The following describes two proteins that form a bound complex.

Sequence of chain A:
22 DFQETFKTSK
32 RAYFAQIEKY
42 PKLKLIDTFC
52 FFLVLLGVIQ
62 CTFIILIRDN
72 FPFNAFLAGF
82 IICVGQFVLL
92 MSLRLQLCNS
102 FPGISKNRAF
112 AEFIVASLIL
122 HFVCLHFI

Sequence of chain B:
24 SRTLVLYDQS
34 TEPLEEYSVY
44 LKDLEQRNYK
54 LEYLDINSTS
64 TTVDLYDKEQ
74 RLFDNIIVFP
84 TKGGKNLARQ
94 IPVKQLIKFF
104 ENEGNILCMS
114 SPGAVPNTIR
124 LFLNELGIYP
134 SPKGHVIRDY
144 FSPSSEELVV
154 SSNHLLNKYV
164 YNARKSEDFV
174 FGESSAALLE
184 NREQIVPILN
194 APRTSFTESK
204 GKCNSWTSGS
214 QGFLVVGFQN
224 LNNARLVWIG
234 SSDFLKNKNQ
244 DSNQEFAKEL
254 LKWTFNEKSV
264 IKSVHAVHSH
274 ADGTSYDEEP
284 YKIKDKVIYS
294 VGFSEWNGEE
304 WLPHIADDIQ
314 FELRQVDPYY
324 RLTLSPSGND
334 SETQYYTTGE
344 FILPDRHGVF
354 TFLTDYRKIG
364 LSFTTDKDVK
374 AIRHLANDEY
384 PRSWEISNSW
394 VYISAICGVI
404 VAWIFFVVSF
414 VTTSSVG

Contacts between the two chains:
Residue W406 in chain B contacts residue Q87 in chain A (closest heavy-atom distance 4.4 Å).
Residue V419 in chain B contacts residue P42 in chain A (closest heavy-atom distance 3.4 Å).
Residue S418 in chain B interacts with residue K43 in chain A (closest heavy-atom distance 3.9 Å).
Residue I399 in chain B interacts with residue A79 in chain A (closest heavy-atom distance 4.5 Å).
Residue V402 in chain B is in contact with residue Q87 in chain A (closest heavy-atom distance 4.4 Å).
Residue Y395 in chain B contacts residue P73 in chain A (closest heavy-atom distance 4.9 Å).
Residue F413 in chain B is in contact with residue F111 in chain A (closest heavy-atom distance 3.5 Å).
Residue N391 in chain B interacts with residue F64 in chain A (closest heavy-atom distance 3.7 Å).
Residue S417 in chain B interacts with residue K43 in chain A (closest heavy-atom distance 3.9 Å).
Residue S386 in chain B is in contact with residue I129 in chain A (closest heavy-atom distance 4.6 Å).
Residue S418 in chain B is in contact with residue P42 in chain A (closest heavy-atom distance 4.4 Å).
Residue N391 in chain B contacts residue D70 in chain A (closest heavy-atom distance 3.5 Å).
Residue F409 in chain B interacts with residue L91 in chain A (closest heavy-atom distance 4.0 Å).
Residue A398 in chain B contacts residue G80 in chain A (closest heavy-atom distance 4.6 Å).
Residue F409 in chain B interacts with residue F114 in chain A (closest heavy-atom distance 4.0 Å).
Residue Y395 in chain B contacts residue F77 in chain A (closest heavy-atom distance 4.0 Å).
Residue V419 in chain B contacts residue Y41 in chain A (closest heavy-atom distance 3.0 Å).
Residue V419 in chain B interacts with residue K40 in chain A (closest heavy-atom distance 3.4 Å).
Residue Y395 in chain B interacts with residue I129 in chain A (closest heavy-atom distance 4.5 Å).
Residue I399 in chain B interacts with residue G80 in chain A (closest heavy-atom distance 3.9 Å).
Residue S392 in chain B interacts with residue P73 in chain A (closest heavy-atom distance 4.3 Å).
Residue Y395 in chain B contacts residue F64 in chain A (closest heavy-atom distance 3.5 Å).
Residue F409 in chain B contacts residue I47 in chain A (closest heavy-atom distance 3.6 Å).
Residue A405 in chain B is in contact with residue F50 in chain A (closest heavy-atom distance 4.1 Å).
Residue V402 in chain B contacts residue I83 in chain A (closest heavy-atom distance 3.7 Å).
Residue I403 in chain B is in contact with residue H122 in chain A (closest heavy-atom distance 3.4 Å).
Residue F413 in chain B contacts residue I47 in chain A (closest heavy-atom distance 4.6 Å).
Residue A398 in chain B contacts residue I83 in chain A (closest heavy-atom distance 4.7 Å).
Residue T416 in chain B interacts with residue K43 in chain A (closest heavy-atom distance 3.7 Å).
Residue Y395 in chain B contacts residue A76 in chain A (closest heavy-atom distance 3.1 Å).
Residue I399 in chain B is in contact with residue L126 in chain A (closest heavy-atom distance 4.1 Å).
Residue W406 in chain B interacts with residue F114 in chain A (closest heavy-atom distance 4.0 Å).
Residue V410 in chain B interacts with residue F111 in chain A (closest heavy-atom distance 4.1 Å).
Residue I399 in chain B interacts with residue C125 in chain A (closest heavy-atom distance 4.8 Å).
Residue W406 in chain B contacts residue H122 in chain A (closest heavy-atom distance 4.1 Å).
Residue I396 in chain B contacts residue I129 in chain A (closest heavy-atom distance 4.2 Å).
Residue V402 in chain B contacts residue L54 in chain A (closest heavy-atom distance 4.1 Å).
Residue I399 in chain B interacts with residue I83 in chain A (closest heavy-atom distance 3.7 Å).
Residue S417 in chain B is in contact with residue P42 in chain A (closest heavy-atom distance 3.6 Å).
Residue F413 in chain B contacts residue K43 in chain A (closest heavy-atom distance 3.8 Å).
Residue V394 in chain B is in contact with residue F64 in chain A (closest heavy-atom distance 4.5 Å).
Residue F413 in chain B interacts with residue L94 in chain A (closest heavy-atom distance 4.8 Å).
Residue A398 in chain B interacts with residue L57 in chain A (closest heavy-atom distance 4.3 Å).
Residue F413 in chain B interacts with residue L46 in chain A (closest heavy-atom distance 4.2 Å).
Residue N391 in chain B interacts with residue F72 in chain A (closest heavy-atom distance 4.6 Å).
Residue F409 in chain B interacts with residue L46 in chain A (closest heavy-atom distance 3.5 Å).
Residue W406 in chain B interacts with residue L119 in chain A (closest heavy-atom distance 4.1 Å).
Residue V402 in chain B is in contact with residue H122 in chain A (closest heavy-atom distance 4.5 Å).
Residue I389 in chain B interacts with residue F72 in chain A (closest heavy-atom distance 4.5 Å).
Residue S412 in chain B interacts with residue L46 in chain A (closest heavy-atom distance 4.8 Å).
Residue S392 in chain B interacts with residue A76 in chain A (closest heavy-atom distance 4.0 Å).
Residue Y395 in chain B contacts residue Q61 in chain A (closest heavy-atom distance 3.4 Å).
Residue W406 in chain B is in contact with residue S118 in chain A (closest heavy-atom distance 3.2 Å).
Residue N391 in chain B contacts residue P73 in chain A (closest heavy-atom distance 3.8 Å).
Residue V410 in chain B interacts with residue I115 in chain A (closest heavy-atom distance 4.0 Å).
Residue Y395 in chain B interacts with residue I65 in chain A (closest heavy-atom distance 3.4 Å).
Residue A398 in chain B is in contact with residue Q61 in chain A (closest heavy-atom distance 3.4 Å).
Residue W406 in chain B is in contact with residue I115 in chain A (closest heavy-atom distance 4.2 Å).
Residue W406 in chain B interacts with residue F50 in chain A (closest heavy-atom distance 4.6 Å).
Residue F409 in chain B contacts residue F50 in chain A (closest heavy-atom distance 4.3 Å).